Sequence of the second protein:
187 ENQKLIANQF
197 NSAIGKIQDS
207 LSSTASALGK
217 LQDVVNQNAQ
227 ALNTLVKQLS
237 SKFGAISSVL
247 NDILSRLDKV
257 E

Interface contacts:
Residue K238 in the second protein interacts with residue L10 in the first protein (closest heavy-atom distance 2.5 Å).
Residue V245 in the second protein interacts with residue V8 in the first protein (closest heavy-atom distance 4.5 Å).
Residue Q195 in the second protein contacts residue S40 in the first protein (closest heavy-atom distance 3.3 Å).
Residue V220 in the second protein interacts with residue V21 in the first protein (closest heavy-atom distance 3.5 Å).
Residue I192 in the second protein is in contact with residue I42 in the first protein (closest heavy-atom distance 3.8 Å).
Residue L217 in the second protein contacts residue I23 in the first protein (closest heavy-atom distance 4.0 Å).
Residue L231 in the second protein is in contact with residue I13 in the first protein (closest heavy-atom distance 4.7 Å).
Residue S212 in the second protein interacts with residue E26 in the first protein (closest heavy-atom distance 2.6 Å).
Residue A227 in the second protein is in contact with residue N17 in the first protein (closest heavy-atom distance 4.0 Å).
Residue S198 in the second protein is in contact with residue S40 in the first protein (closest heavy-atom distance 3.0 Å).
Residue L235 in the second protein interacts with residue I13 in the first protein (closest heavy-atom distance 4.4 Å).
Residue S209 in the second protein interacts with residue L30 in the first protein (closest heavy-atom distance 4.6 Å).
Residue K202 in the second protein contacts residue N36 in the first protein (closest heavy-atom distance 2.6 Å).
Residue Q195 in the second protein contacts residue L41 in the first protein (closest heavy-atom distance 2.5 Å).
Residue T230 in the second protein contacts residue I16 in the first protein (closest heavy-atom distance 3.6 Å).
Residue V220 in the second protein contacts residue S19 in the first protein (closest heavy-atom distance 4.3 Å).
Residue L191 in the second protein contacts residue I42 in the first protein (closest heavy-atom distance 4.6 Å).
Residue T210 in the second protein is in contact with residue L30 in the first protein (closest heavy-atom distance 3.5 Å).
Residue D205 in the second protein contacts residue R29 in the first protein (closest heavy-atom distance 2.6 Å).
Residue A227 in the second protein interacts with residue I16 in the first protein (closest heavy-atom distance 4.3 Å).
Residue Q234 in the second protein interacts with residue S14 in the first protein (closest heavy-atom distance 3.9 Å).
Residue N188 in the second protein contacts residue L44 in the first protein (closest heavy-atom distance 3.6 Å).
Residue A199 in the second protein contacts residue S40 in the first protein (closest heavy-atom distance 3.7 Å).
Residue N224 in the second protein is in contact with residue A18 in the first protein (closest heavy-atom distance 3.3 Å).
Residue K216 in the second protein is in contact with residue E26 in the first protein (closest heavy-atom distance 3.3 Å).
Residue Q195 in the second protein interacts with residue I42 in the first protein (closest heavy-atom distance 3.3 Å).
Residue L217 in the second protein contacts residue V21 in the first protein (closest heavy-atom distance 3.6 Å).
Residue S206 in the second protein is in contact with residue V33 in the first protein (closest heavy-atom distance 4.0 Å).
Residue L191 in the second protein contacts residue L44 in the first protein (closest heavy-atom distance 4.4 Å).
Residue S206 in the second protein is in contact with residue L30 in the first protein (closest heavy-atom distance 3.5 Å).
Residue L191 in the second protein contacts residue D43 in the first protein (closest heavy-atom distance 3.8 Å).
Residue K238 in the second protein contacts residue G11 in the first protein (closest heavy-atom distance 3.0 Å).
Residue K202 in the second protein interacts with residue V33 in the first protein (closest heavy-atom distance 3.5 Å).
Residue Q234 in the second protein interacts with residue I16 in the first protein (closest heavy-atom distance 3.9 Å).
Residue K202 in the second protein interacts with residue S40 in the first protein (closest heavy-atom distance 3.4 Å).
Residue A213 in the second protein contacts residue I23 in the first protein (closest heavy-atom distance 3.9 Å).
Residue K238 in the second protein contacts residue I13 in the first protein (closest heavy-atom distance 3.6 Å).
Residue A199 in the second protein contacts residue L37 in the first protein (closest heavy-atom distance 3.9 Å).
Residue K202 in the second protein contacts residue E39 in the first protein (closest heavy-atom distance 4.0 Å).
Residue N224 in the second protein interacts with residue S19 in the first protein (closest heavy-atom distance 3.1 Å).
Residue V220 in the second protein is in contact with residue V20 in the first protein (closest heavy-atom distance 4.1 Å).
Residue I192 in the second protein interacts with residue L44 in the first protein (closest heavy-atom distance 4.2 Å).
Residue Q195 in the second protein interacts with residue D43 in the first protein (closest heavy-atom distance 4.0 Å).
Residue L231 in the second protein contacts residue I16 in the first protein (closest heavy-atom distance 4.2 Å).
Residue I242 in the second protein interacts with residue L10 in the first protein (closest heavy-atom distance 3.6 Å).
Residue S209 in the second protein contacts residue E26 in the first protein (closest heavy-atom distance 3.2 Å).
Residue K216 in the second protein contacts residue I23 in the first protein (closest heavy-atom distance 3.7 Å).
Residue Q195 in the second protein is in contact with residue E39 in the first protein (closest heavy-atom distance 3.6 Å).
Residue K238 in the second protein is in contact with residue D12 in the first protein (closest heavy-atom distance 3.1 Å).
Residue Q234 in the second protein is in contact with residue I13 in the first protein (closest heavy-atom distance 3.3 Å).
Residue I203 in the second protein interacts with residue L37 in the first protein (closest heavy-atom distance 4.3 Å).
Residue K216 in the second protein contacts residue V21 in the first protein (closest heavy-atom distance 4.1 Å).
Residue Q223 in the second protein contacts residue S19 in the first protein (closest heavy-atom distance 3.0 Å).
Residue A213 in the second protein contacts residue E26 in the first protein (closest heavy-atom distance 3.8 Å).
Residue K202 in the second protein is in contact with residue L37 in the first protein (closest heavy-atom distance 3.7 Å).
Residue Q234 in the second protein contacts residue D12 in the first protein (closest heavy-atom distance 3.3 Å).
Residue K216 in the second protein interacts with residue K25 in the first protein (closest heavy-atom distance 3.9 Å).
Residue V245 in the second protein contacts residue L10 in the first protein (closest heavy-atom distance 4.7 Å).
Residue S209 in the second protein contacts residue R29 in the first protein (closest heavy-atom distance 3.2 Å).
Residue K216 in the second protein interacts with residue N22 in the first protein (closest heavy-atom distance 4.0 Å).

These two protein chains interact to form a complex.

Sequence of the first protein:
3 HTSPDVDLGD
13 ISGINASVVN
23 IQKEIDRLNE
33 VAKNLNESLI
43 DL